Sequence of protein 1:
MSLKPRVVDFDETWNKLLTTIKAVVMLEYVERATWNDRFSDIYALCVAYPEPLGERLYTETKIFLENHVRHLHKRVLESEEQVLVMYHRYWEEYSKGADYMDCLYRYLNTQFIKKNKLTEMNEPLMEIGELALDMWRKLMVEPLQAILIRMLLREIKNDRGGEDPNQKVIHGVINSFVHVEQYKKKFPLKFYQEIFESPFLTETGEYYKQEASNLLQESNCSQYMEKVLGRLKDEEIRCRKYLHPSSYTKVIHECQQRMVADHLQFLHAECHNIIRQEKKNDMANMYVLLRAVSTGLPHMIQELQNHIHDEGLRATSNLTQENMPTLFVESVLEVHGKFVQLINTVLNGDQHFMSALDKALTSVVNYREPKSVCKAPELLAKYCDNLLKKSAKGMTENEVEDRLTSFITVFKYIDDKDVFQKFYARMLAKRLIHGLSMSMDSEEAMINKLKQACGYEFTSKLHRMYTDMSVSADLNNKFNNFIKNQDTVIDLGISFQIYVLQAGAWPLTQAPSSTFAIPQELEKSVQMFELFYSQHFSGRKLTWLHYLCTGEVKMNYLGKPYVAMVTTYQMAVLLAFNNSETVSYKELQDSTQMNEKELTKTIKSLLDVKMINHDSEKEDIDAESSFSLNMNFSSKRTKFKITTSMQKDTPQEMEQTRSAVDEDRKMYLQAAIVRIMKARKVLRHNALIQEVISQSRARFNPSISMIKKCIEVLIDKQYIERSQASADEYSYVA

Interface contacts:
Residue R551 in protein 1 interacts with residue Y302 in protein 2 (closest heavy-atom distance 3.9 Å).
Residue N459 in protein 1 is in contact with residue K189 in protein 2 (closest heavy-atom distance 3.4 Å).
Residue Q463 in protein 1 contacts residue K190 in protein 2 (closest heavy-atom distance 3.1 Å).
Residue G570 in protein 1 contacts residue E44 in protein 2 (closest heavy-atom distance 3.7 Å).
Residue V574 in protein 1 interacts with residue Y16 in protein 2 (closest heavy-atom distance 0.7 Å).
Residue D498 in protein 1 contacts residue D6 in protein 2 (closest heavy-atom distance 2.8 Å).
Residue K462 in protein 1 contacts residue I228 in protein 2 (closest heavy-atom distance 2.9 Å).
Residue N459 in protein 1 contacts residue I228 in protein 2 (closest heavy-atom distance 4.0 Å).
Residue G550 in protein 1 contacts residue Y302 in protein 2 (closest heavy-atom distance 3.5 Å).
Residue D498 in protein 1 is in contact with residue M4 in protein 2 (closest heavy-atom distance 3.0 Å).
Residue E408 in protein 1 interacts with residue R100 in protein 2 (closest heavy-atom distance 3.6 Å).
Residue Y573 in protein 1 interacts with residue Y16 in protein 2 (closest heavy-atom distance 1.4 Å).
Residue S549 in protein 1 is in contact with residue Y302 in protein 2 (closest heavy-atom distance 2.6 Å).
Residue V564 in protein 1 interacts with residue Y16 in protein 2 (closest heavy-atom distance 1.6 Å).
Residue K462 in protein 1 is in contact with residue H230 in protein 2 (closest heavy-atom distance 2.8 Å).
Residue V574 in protein 1 contacts residue D17 in protein 2 (closest heavy-atom distance 4.0 Å).
Residue K565 in protein 1 interacts with residue E14 in protein 2 (closest heavy-atom distance 3.5 Å).
Residue S448 in protein 1 interacts with residue N106 in protein 2 (closest heavy-atom distance 2.0 Å).
Residue A456 in protein 1 contacts residue L188 in protein 2 (closest heavy-atom distance 2.0 Å).
Residue K565 in protein 1 contacts residue D12 in protein 2 (closest heavy-atom distance 1.4 Å).
Residue E408 in protein 1 is in contact with residue R105 in protein 2 (closest heavy-atom distance 2.2 Å).
Residue H474 in protein 1 interacts with residue H230 in protein 2 (closest heavy-atom distance 2.4 Å).
Residue D452 in protein 1 interacts with residue K189 in protein 2 (closest heavy-atom distance 2.8 Å).
Residue P572 in protein 1 is in contact with residue S39 in protein 2 (closest heavy-atom distance 3.4 Å).
Residue V574 in protein 1 contacts residue E13 in protein 2 (closest heavy-atom distance 2.6 Å).
Residue S450 in protein 1 interacts with residue N106 in protein 2 (closest heavy-atom distance 3.1 Å).
Residue E455 in protein 1 is in contact with residue L188 in protein 2 (closest heavy-atom distance 3.9 Å).
Residue D452 in protein 1 is in contact with residue K150 in protein 2 (closest heavy-atom distance 4.0 Å).
Residue E408 in protein 1 is in contact with residue K143 in protein 2 (closest heavy-atom distance 3.9 Å).
Residue N409 in protein 1 interacts with residue D145 in protein 2 (closest heavy-atom distance 3.4 Å).
Residue K565 in protein 1 is in contact with residue C10 in protein 2 (closest heavy-atom distance 3.5 Å).
Residue K571 in protein 1 is in contact with residue Y36 in protein 2 (closest heavy-atom distance 3.8 Å).
Residue E412 in protein 1 contacts residue L188 in protein 2 (closest heavy-atom distance 3.7 Å).
Residue K565 in protein 1 contacts residue M9 in protein 2 (closest heavy-atom distance 1.8 Å).
Residue Q497 in protein 1 is in contact with residue D6 in protein 2 (closest heavy-atom distance 3.0 Å).
Residue E412 in protein 1 is in contact with residue D145 in protein 2 (closest heavy-atom distance 3.7 Å).
Residue V574 in protein 1 is in contact with residue D12 in protein 2 (closest heavy-atom distance 2.0 Å).
Residue N459 in protein 1 contacts residue L188 in protein 2 (closest heavy-atom distance 3.2 Å).
Residue R551 in protein 1 contacts residue E267 in protein 2 (closest heavy-atom distance 3.0 Å).
Residue D452 in protein 1 contacts residue L188 in protein 2 (closest heavy-atom distance 1.4 Å).
Residue D452 in protein 1 interacts with residue D145 in protein 2 (closest heavy-atom distance 3.0 Å).
Residue P572 in protein 1 is in contact with residue D15 in protein 2 (closest heavy-atom distance 3.2 Å).
Residue N409 in protein 1 contacts residue K143 in protein 2 (closest heavy-atom distance 2.0 Å).
Residue P572 in protein 1 is in contact with residue D12 in protein 2 (closest heavy-atom distance 2.4 Å).
Residue T407 in protein 1 is in contact with residue R100 in protein 2 (closest heavy-atom distance 1.9 Å).
Residue A575 in protein 1 interacts with residue Y16 in protein 2 (closest heavy-atom distance 1.1 Å).
Residue S453 in protein 1 is in contact with residue L188 in protein 2 (closest heavy-atom distance 2.8 Å).
Residue N409 in protein 1 contacts residue N144 in protein 2 (closest heavy-atom distance 3.9 Å).
Residue E563 in protein 1 interacts with residue Y16 in protein 2 (closest heavy-atom distance 3.1 Å).
Residue M449 in protein 1 interacts with residue N106 in protein 2 (closest heavy-atom distance 2.3 Å).
Residue K565 in protein 1 is in contact with residue D11 in protein 2 (closest heavy-atom distance 3.2 Å).
Residue T407 in protein 1 is in contact with residue R105 in protein 2 (closest heavy-atom distance 3.6 Å).
Residue E455 in protein 1 interacts with residue K189 in protein 2 (closest heavy-atom distance 3.9 Å).
Residue P572 in protein 1 interacts with residue K43 in protein 2 (closest heavy-atom distance 3.0 Å).
Residue Y573 in protein 1 is in contact with residue D12 in protein 2 (closest heavy-atom distance 3.7 Å).
Residue D452 in protein 1 interacts with residue R146 in protein 2 (closest heavy-atom distance 2.8 Å).
Residue V574 in protein 1 interacts with residue E19 in protein 2 (closest heavy-atom distance 3.5 Å).
Residue K565 in protein 1 interacts with residue E13 in protein 2 (closest heavy-atom distance 0.8 Å).
Residue K565 in protein 1 contacts residue Y16 in protein 2 (closest heavy-atom distance 3.7 Å).
Residue R551 in protein 1 contacts residue D266 in protein 2 (closest heavy-atom distance 2.8 Å).

Sequence of protein 2:
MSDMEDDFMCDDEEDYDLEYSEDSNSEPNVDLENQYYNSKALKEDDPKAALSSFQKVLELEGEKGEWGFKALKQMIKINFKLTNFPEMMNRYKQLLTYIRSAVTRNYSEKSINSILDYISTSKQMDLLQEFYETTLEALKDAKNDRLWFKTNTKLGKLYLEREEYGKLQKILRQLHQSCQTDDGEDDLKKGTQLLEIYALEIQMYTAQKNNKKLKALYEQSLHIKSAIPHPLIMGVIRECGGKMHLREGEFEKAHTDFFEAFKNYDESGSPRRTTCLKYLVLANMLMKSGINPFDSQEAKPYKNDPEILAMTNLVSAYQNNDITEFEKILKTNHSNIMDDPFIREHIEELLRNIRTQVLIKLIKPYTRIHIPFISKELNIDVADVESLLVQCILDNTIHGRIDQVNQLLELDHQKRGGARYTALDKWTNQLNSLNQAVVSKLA

The following describes two proteins that form a bound complex.